These two protein chains interact to form a complex.

Sequence of protein 2:
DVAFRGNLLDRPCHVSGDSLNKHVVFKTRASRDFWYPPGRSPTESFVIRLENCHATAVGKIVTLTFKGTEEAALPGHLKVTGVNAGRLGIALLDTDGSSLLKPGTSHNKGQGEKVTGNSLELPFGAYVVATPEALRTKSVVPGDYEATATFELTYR

Sequence of protein 1:
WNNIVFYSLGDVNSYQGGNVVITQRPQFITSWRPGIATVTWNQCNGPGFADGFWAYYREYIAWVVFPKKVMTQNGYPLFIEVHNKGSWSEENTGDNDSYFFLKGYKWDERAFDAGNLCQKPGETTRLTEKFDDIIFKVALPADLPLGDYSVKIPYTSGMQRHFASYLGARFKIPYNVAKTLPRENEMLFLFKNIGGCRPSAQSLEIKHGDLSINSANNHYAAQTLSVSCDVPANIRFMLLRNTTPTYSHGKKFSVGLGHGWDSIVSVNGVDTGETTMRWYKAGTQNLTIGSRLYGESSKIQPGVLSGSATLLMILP

Interface contacts:
Residue G327 in protein 1 interacts with residue G28 in protein 2 (closest heavy-atom distance 4.5 Å).
Residue L245 in protein 1 is in contact with residue D23 in protein 2 (closest heavy-atom distance 3.5 Å).
Residue N234 in protein 1 is in contact with residue P34 in protein 2 (closest heavy-atom distance 3.6 Å).
Residue A329 in protein 1 is in contact with residue F26 in protein 2 (closest heavy-atom distance 4.2 Å).
Residue D230 in protein 1 is in contact with residue L30 in protein 2 (closest heavy-atom distance 4.0 Å).
Residue L224 in protein 1 is in contact with residue F26 in protein 2 (closest heavy-atom distance 3.3 Å).
Residue L224 in protein 1 interacts with residue A25 in protein 2 (closest heavy-atom distance 3.8 Å).
Residue S311 in protein 1 interacts with residue R27 in protein 2 (closest heavy-atom distance 4.6 Å).
Residue P322 in protein 1 contacts residue L31 in protein 2 (closest heavy-atom distance 3.8 Å).
Residue T330 in protein 1 interacts with residue D23 in protein 2 (closest heavy-atom distance 3.6 Å).
Residue S232 in protein 1 interacts with residue D32 in protein 2 (closest heavy-atom distance 3.4 Å).
Residue L277 in protein 1 interacts with residue R27 in protein 2 (closest heavy-atom distance 3.4 Å).
Residue Q222 in protein 1 interacts with residue V24 in protein 2 (closest heavy-atom distance 4.1 Å).
Residue L325 in protein 1 is in contact with residue L30 in protein 2 (closest heavy-atom distance 4.1 Å).
Residue V324 in protein 1 interacts with residue L30 in protein 2 (closest heavy-atom distance 4.1 Å).
Residue L224 in protein 1 interacts with residue D23 in protein 2 (closest heavy-atom distance 4.1 Å).
Residue L325 in protein 1 contacts residue G28 in protein 2 (closest heavy-atom distance 3.5 Å).
Residue L231 in protein 1 is in contact with residue L30 in protein 2 (closest heavy-atom distance 4.0 Å).
Residue W281 in protein 1 is in contact with residue L31 in protein 2 (closest heavy-atom distance 4.1 Å).
Residue G327 in protein 1 contacts residue F26 in protein 2 (closest heavy-atom distance 3.7 Å).
Residue I233 in protein 1 interacts with residue D32 in protein 2 (closest heavy-atom distance 3.1 Å).
Residue L325 in protein 1 is in contact with residue R27 in protein 2 (closest heavy-atom distance 4.1 Å).
Residue S223 in protein 1 contacts residue V24 in protein 2 (closest heavy-atom distance 3.4 Å).
Residue P219 in protein 1 is in contact with residue D23 in protein 2 (closest heavy-atom distance 3.5 Å).
Residue S232 in protein 1 contacts residue P34 in protein 2 (closest heavy-atom distance 3.8 Å).
Residue L231 in protein 1 interacts with residue D32 in protein 2 (closest heavy-atom distance 2.9 Å).
Residue T330 in protein 1 interacts with residue A25 in protein 2 (closest heavy-atom distance 4.2 Å).
Residue S326 in protein 1 interacts with residue G28 in protein 2 (closest heavy-atom distance 3.8 Å).
Residue L231 in protein 1 contacts residue L31 in protein 2 (closest heavy-atom distance 3.7 Å).
Residue S328 in protein 1 is in contact with residue A25 in protein 2 (closest heavy-atom distance 4.2 Å).
Residue S328 in protein 1 interacts with residue F26 in protein 2 (closest heavy-atom distance 3.8 Å).
Residue G229 in protein 1 is in contact with residue L30 in protein 2 (closest heavy-atom distance 3.6 Å).
Residue I233 in protein 1 is in contact with residue R33 in protein 2 (closest heavy-atom distance 4.0 Å).
Residue I233 in protein 1 interacts with residue P34 in protein 2 (closest heavy-atom distance 3.4 Å).
Residue S328 in protein 1 is in contact with residue V24 in protein 2 (closest heavy-atom distance 4.0 Å).
Residue L332 in protein 1 is in contact with residue D23 in protein 2 (closest heavy-atom distance 4.4 Å).
Residue S326 in protein 1 contacts residue N29 in protein 2 (closest heavy-atom distance 4.6 Å).
Residue V324 in protein 1 is in contact with residue N29 in protein 2 (closest heavy-atom distance 3.4 Å).
Residue G323 in protein 1 contacts residue L31 in protein 2 (closest heavy-atom distance 4.4 Å).
Residue L331 in protein 1 interacts with residue D23 in protein 2 (closest heavy-atom distance 3.0 Å).
Residue I233 in protein 1 interacts with residue L31 in protein 2 (closest heavy-atom distance 3.8 Å).
Residue I226 in protein 1 interacts with residue R27 in protein 2 (closest heavy-atom distance 2.4 Å).
Residue T330 in protein 1 is in contact with residue V24 in protein 2 (closest heavy-atom distance 3.6 Å).
Residue H228 in protein 1 is in contact with residue R27 in protein 2 (closest heavy-atom distance 3.4 Å).
Residue N234 in protein 1 is in contact with residue H36 in protein 2 (closest heavy-atom distance 4.3 Å).
Residue E225 in protein 1 is in contact with residue F26 in protein 2 (closest heavy-atom distance 3.3 Å).
Residue A329 in protein 1 interacts with residue A25 in protein 2 (closest heavy-atom distance 2.9 Å).
Residue H228 in protein 1 contacts residue N29 in protein 2 (closest heavy-atom distance 3.0 Å).
Residue S326 in protein 1 interacts with residue R27 in protein 2 (closest heavy-atom distance 3.3 Å).
Residue D230 in protein 1 is in contact with residue L31 in protein 2 (closest heavy-atom distance 4.2 Å).
Residue L325 in protein 1 contacts residue N29 in protein 2 (closest heavy-atom distance 2.6 Å).
Residue A241 in protein 1 contacts residue R27 in protein 2 (closest heavy-atom distance 3.6 Å).
Residue L224 in protein 1 contacts residue V24 in protein 2 (closest heavy-atom distance 3.5 Å).
Residue G327 in protein 1 is in contact with residue R27 in protein 2 (closest heavy-atom distance 2.9 Å).
Residue A236 in protein 1 is in contact with residue L31 in protein 2 (closest heavy-atom distance 3.8 Å).
Residue S223 in protein 1 is in contact with residue D23 in protein 2 (closest heavy-atom distance 4.4 Å).
Residue Q222 in protein 1 contacts residue D23 in protein 2 (closest heavy-atom distance 3.6 Å).
Residue S328 in protein 1 interacts with residue R27 in protein 2 (closest heavy-atom distance 4.2 Å).
Residue L325 in protein 1 interacts with residue L31 in protein 2 (closest heavy-atom distance 3.8 Å).
Residue D230 in protein 1 is in contact with residue D32 in protein 2 (closest heavy-atom distance 3.0 Å).